The following describes two proteins that form a bound complex.

Interface contacts:
Residue K12 in the second protein contacts residue T119 in the first protein (closest heavy-atom distance 4.7 Å).
Residue I13 in the second protein contacts residue Y113 in the first protein (closest heavy-atom distance 3.7 Å).
Residue R52 in the second protein contacts residue R21 in the first protein (closest heavy-atom distance 4.8 Å).
Residue K12 in the second protein is in contact with residue V120 in the first protein (closest heavy-atom distance 3.6 Å).
Residue P10 in the second protein is in contact with residue T121 in the first protein (closest heavy-atom distance 4.5 Å).
Residue L9 in the second protein interacts with residue V120 in the first protein (closest heavy-atom distance 4.8 Å).
Residue P10 in the second protein is in contact with residue Y122 in the first protein (closest heavy-atom distance 4.6 Å).
Residue H11 in the second protein contacts residue T119 in the first protein (closest heavy-atom distance 3.4 Å).
Residue K12 in the second protein interacts with residue N117 in the first protein (closest heavy-atom distance 4.1 Å).
Residue C74 in the second protein interacts with residue Y122 in the first protein (closest heavy-atom distance 3.0 Å).
Residue I13 in the second protein interacts with residue L112 in the first protein (closest heavy-atom distance 3.8 Å).
Residue I13 in the second protein contacts residue A118 in the first protein (closest heavy-atom distance 3.5 Å).
Residue G75 in the second protein contacts residue Y122 in the first protein (closest heavy-atom distance 3.9 Å).
Residue K12 in the second protein interacts with residue A118 in the first protein (closest heavy-atom distance 3.4 Å).
Residue H11 in the second protein is in contact with residue A118 in the first protein (closest heavy-atom distance 4.0 Å).
Residue K12 in the second protein contacts residue P116 in the first protein (closest heavy-atom distance 3.8 Å).
Residue P10 in the second protein is in contact with residue V120 in the first protein (closest heavy-atom distance 3.2 Å).
Residue I13 in the second protein interacts with residue P116 in the first protein (closest heavy-atom distance 4.5 Å).
Residue I15 in the second protein interacts with residue Y113 in the first protein (closest heavy-atom distance 3.9 Å).
Residue P73 in the second protein interacts with residue Y122 in the first protein (closest heavy-atom distance 4.8 Å).
Residue R52 in the second protein contacts residue A22 in the first protein (closest heavy-atom distance 4.0 Å).
Residue H11 in the second protein interacts with residue V120 in the first protein (closest heavy-atom distance 2.9 Å).
Residue I13 in the second protein is in contact with residue T119 in the first protein (closest heavy-atom distance 4.8 Å).
Residue P10 in the second protein is in contact with residue T119 in the first protein (closest heavy-atom distance 3.9 Å).
Residue H11 in the second protein interacts with residue Y122 in the first protein (closest heavy-atom distance 3.3 Å).
Residue L9 in the second protein is in contact with residue Y122 in the first protein (closest heavy-atom distance 3.6 Å).
Residue I13 in the second protein interacts with residue V120 in the first protein (closest heavy-atom distance 4.3 Å).

Sequence of the second protein:
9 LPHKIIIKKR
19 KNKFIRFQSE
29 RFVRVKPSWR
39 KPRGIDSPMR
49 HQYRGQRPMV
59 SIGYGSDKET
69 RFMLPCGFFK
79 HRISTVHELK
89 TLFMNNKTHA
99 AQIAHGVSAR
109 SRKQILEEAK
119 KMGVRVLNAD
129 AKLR

Sequence of the first protein:
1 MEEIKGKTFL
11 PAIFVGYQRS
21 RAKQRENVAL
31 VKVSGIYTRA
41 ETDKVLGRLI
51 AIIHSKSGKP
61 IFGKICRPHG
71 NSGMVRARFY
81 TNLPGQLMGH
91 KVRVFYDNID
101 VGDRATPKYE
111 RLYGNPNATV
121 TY